Sequence of the first protein:
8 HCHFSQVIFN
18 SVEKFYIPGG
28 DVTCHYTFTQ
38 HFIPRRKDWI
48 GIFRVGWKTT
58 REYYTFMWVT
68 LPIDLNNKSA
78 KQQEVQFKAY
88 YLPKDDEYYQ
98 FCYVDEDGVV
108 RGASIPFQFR

Sequence of the second protein:
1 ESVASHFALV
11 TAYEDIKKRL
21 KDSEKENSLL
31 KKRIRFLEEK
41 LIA

Contacts between the two chains:
Residue Y95 in the first protein interacts with residue E24 in the second protein (closest heavy-atom distance 4.3 Å).
Residue Q115 in the first protein contacts residue E24 in the second protein (closest heavy-atom distance 4.8 Å).
Residue R117 in the first protein is in contact with residue E24 in the second protein (closest heavy-atom distance 2.7 Å).
Residue G53 in the first protein contacts residue H6 in the second protein (closest heavy-atom distance 3.2 Å).
Residue Y95 in the first protein is in contact with residue K17 in the second protein (closest heavy-atom distance 3.2 Å).
Residue G53 in the first protein contacts residue Y13 in the second protein (closest heavy-atom distance 5.0 Å).
Residue G53 in the first protein contacts residue V10 in the second protein (closest heavy-atom distance 4.2 Å).
Residue W54 in the first protein is in contact with residue H6 in the second protein (closest heavy-atom distance 3.4 Å).
Residue E94 in the first protein is in contact with residue K17 in the second protein (closest heavy-atom distance 4.1 Å).
Residue Y95 in the first protein interacts with residue L20 in the second protein (closest heavy-atom distance 3.4 Å).
Residue F22 in the first protein is in contact with residue E24 in the second protein (closest heavy-atom distance 4.5 Å).
Residue D93 in the first protein contacts residue K21 in the second protein (closest heavy-atom distance 3.9 Å).
Residue V52 in the first protein contacts residue Y13 in the second protein (closest heavy-atom distance 3.4 Å).
Residue Y95 in the first protein contacts residue Y13 in the second protein (closest heavy-atom distance 3.5 Å).
Residue K55 in the first protein interacts with residue H6 in the second protein (closest heavy-atom distance 3.9 Å).

The following describes two proteins that form a bound complex.